Sequence of chain B:
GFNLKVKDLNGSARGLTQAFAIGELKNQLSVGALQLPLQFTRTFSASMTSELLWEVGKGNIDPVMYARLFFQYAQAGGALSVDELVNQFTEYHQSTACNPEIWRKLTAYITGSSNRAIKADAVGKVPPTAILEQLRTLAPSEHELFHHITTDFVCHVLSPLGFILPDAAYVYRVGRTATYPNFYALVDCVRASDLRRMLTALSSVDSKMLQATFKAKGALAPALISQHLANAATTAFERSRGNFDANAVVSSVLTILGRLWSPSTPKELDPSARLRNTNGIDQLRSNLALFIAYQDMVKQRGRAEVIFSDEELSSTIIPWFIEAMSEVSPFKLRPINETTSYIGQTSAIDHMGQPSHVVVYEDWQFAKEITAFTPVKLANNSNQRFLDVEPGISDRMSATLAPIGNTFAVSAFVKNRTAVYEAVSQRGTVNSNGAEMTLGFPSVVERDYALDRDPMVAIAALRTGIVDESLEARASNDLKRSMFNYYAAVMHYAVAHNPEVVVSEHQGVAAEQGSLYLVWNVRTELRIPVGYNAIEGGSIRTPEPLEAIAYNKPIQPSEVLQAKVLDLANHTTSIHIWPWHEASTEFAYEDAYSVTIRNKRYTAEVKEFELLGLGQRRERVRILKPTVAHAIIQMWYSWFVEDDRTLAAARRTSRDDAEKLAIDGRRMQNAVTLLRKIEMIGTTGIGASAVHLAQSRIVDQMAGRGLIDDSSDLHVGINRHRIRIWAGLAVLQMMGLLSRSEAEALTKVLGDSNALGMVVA

Sequence of chain A:
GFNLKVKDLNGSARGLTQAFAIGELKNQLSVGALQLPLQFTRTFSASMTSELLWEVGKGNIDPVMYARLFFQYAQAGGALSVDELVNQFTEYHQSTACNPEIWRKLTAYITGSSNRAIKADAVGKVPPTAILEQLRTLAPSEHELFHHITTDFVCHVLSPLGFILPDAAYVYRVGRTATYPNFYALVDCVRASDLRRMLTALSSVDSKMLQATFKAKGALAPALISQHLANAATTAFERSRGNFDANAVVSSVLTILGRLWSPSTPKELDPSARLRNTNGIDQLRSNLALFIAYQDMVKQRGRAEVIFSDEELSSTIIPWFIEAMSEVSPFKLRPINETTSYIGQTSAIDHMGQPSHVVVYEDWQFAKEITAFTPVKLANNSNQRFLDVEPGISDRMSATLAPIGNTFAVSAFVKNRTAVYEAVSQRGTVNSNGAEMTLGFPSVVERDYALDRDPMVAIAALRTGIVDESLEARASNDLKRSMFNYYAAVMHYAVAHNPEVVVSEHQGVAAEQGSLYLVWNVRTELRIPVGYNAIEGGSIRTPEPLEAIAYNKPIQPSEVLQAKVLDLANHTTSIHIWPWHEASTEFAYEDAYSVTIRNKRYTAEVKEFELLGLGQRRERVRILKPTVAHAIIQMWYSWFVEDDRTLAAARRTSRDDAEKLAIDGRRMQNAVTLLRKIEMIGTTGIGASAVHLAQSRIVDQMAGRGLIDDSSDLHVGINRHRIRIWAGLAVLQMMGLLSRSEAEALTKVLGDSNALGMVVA

This data describes a binding interaction between two proteins.

Residue-level contacts at the interface:
Residue A662 in chain A contacts residue Y109 in chain B (closest heavy-atom distance 4.6 Å).
Residue L661 in chain A interacts with residue Y109 in chain B (closest heavy-atom distance 4.0 Å).
Residue A662 in chain A interacts with residue S113 in chain B (closest heavy-atom distance 3.8 Å).